The following describes two proteins that form a bound complex.

Sequence of chain B:
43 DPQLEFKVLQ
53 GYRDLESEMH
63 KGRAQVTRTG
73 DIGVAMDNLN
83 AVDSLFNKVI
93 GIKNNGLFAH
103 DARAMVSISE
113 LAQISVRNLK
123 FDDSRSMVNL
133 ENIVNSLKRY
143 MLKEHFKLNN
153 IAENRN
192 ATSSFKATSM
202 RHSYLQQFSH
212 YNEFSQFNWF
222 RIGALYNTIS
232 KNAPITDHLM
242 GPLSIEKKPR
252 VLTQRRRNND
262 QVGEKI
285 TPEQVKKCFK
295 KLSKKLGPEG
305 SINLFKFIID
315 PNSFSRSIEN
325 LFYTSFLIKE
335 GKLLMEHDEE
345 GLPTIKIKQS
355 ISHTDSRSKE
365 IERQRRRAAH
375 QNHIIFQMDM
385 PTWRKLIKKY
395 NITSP

Sequence of chain A:
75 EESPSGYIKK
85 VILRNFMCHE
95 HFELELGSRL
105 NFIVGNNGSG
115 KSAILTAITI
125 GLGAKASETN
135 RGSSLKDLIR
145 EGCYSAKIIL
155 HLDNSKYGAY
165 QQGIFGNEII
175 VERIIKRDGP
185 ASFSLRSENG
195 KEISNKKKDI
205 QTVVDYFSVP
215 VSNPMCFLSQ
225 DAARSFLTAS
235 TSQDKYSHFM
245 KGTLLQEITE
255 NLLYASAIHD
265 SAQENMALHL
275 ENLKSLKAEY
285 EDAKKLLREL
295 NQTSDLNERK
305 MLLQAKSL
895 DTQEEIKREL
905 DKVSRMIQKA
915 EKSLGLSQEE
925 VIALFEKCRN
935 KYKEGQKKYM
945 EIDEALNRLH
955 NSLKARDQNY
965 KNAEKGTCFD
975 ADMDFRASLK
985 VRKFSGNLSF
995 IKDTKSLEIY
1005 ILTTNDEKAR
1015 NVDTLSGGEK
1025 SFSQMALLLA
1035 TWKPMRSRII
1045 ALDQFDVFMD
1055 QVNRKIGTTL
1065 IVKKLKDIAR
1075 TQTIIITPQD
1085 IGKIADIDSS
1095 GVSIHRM

Contacts between the two chains:
Residue H273 in chain A contacts residue F123 in chain B (closest heavy-atom distance 3.9 Å).
Residue R986 in chain A interacts with residue E334 in chain B (closest heavy-atom distance 3.5 Å).
Residue N255 in chain A contacts residue A104 in chain B (closest heavy-atom distance 3.5 Å).
Residue C147 in chain A contacts residue D261 in chain B (closest heavy-atom distance 3.2 Å).
Residue E283 in chain A contacts residue K197 in chain B (closest heavy-atom distance 2.8 Å).
Residue L280 in chain A interacts with residue F123 in chain B (closest heavy-atom distance 3.7 Å).
Residue C147 in chain A contacts residue R258 in chain B (closest heavy-atom distance 3.3 Å).
Residue N1009 in chain A interacts with residue Q375 in chain B (closest heavy-atom distance 3.9 Å).
Residue R960 in chain A interacts with residue D85 in chain B (closest heavy-atom distance 3.1 Å).
Residue S279 in chain A interacts with residue D125 in chain B (closest heavy-atom distance 3.5 Å).
Residue L928 in chain A contacts residue K197 in chain B (closest heavy-atom distance 3.6 Å).
Residue T1008 in chain A contacts residue R371 in chain B (closest heavy-atom distance 3.1 Å).
Residue L918 in chain A is in contact with residue A198 in chain B (closest heavy-atom distance 3.7 Å).
Residue R960 in chain A interacts with residue D103 in chain B (closest heavy-atom distance 2.5 Å).
Residue S956 in chain A contacts residue D85 in chain B (closest heavy-atom distance 3.0 Å).
Residue R1040 in chain A contacts residue N96 in chain B (closest heavy-atom distance 2.8 Å).
Residue L918 in chain A is in contact with residue M201 in chain B (closest heavy-atom distance 3.6 Å).
Residue A949 in chain A interacts with residue M78 in chain B (closest heavy-atom distance 3.6 Å).
Residue N1009 in chain A contacts residue R371 in chain B (closest heavy-atom distance 3.4 Å).
Residue E283 in chain A contacts residue D125 in chain B (closest heavy-atom distance 3.7 Å).
Residue E283 in chain A contacts residue F196 in chain B (closest heavy-atom distance 2.9 Å).
Residue D1010 in chain A interacts with residue Q368 in chain B (closest heavy-atom distance 2.5 Å).
Residue Y258 in chain A interacts with residue V108 in chain B (closest heavy-atom distance 3.5 Å).
Residue L953 in chain A contacts residue M107 in chain B (closest heavy-atom distance 3.6 Å).
Residue R181 in chain A is in contact with residue R258 in chain B (closest heavy-atom distance 3.5 Å).
Residue D1054 in chain A interacts with residue F330 in chain B (closest heavy-atom distance 3.2 Å).
Residue L957 in chain A is in contact with residue M107 in chain B (closest heavy-atom distance 3.7 Å).
Residue R960 in chain A interacts with residue F88 in chain B (closest heavy-atom distance 3.0 Å).
Residue L918 in chain A is in contact with residue S200 in chain B (closest heavy-atom distance 2.8 Å).
Residue L280 in chain A is in contact with residue D124 in chain B (closest heavy-atom distance 3.8 Å).
Residue Y210 in chain A is in contact with residue R55 in chain B (closest heavy-atom distance 2.7 Å).
Residue M270 in chain A is in contact with residue V118 in chain B (closest heavy-atom distance 3.5 Å).
Residue I252 in chain A is in contact with residue F100 in chain B (closest heavy-atom distance 3.7 Å).
Residue N276 in chain A contacts residue F123 in chain B (closest heavy-atom distance 3.6 Å).
Residue L918 in chain A is in contact with residue K197 in chain B (closest heavy-atom distance 3.3 Å).
Residue N963 in chain A interacts with residue F88 in chain B (closest heavy-atom distance 3.1 Å).
Residue E94 in chain A is in contact with residue E265 in chain B (closest heavy-atom distance 3.2 Å).
Residue R952 in chain A contacts residue N82 in chain B (closest heavy-atom distance 2.4 Å).
Residue H95 in chain A interacts with residue E265 in chain B (closest heavy-atom distance 3.2 Å).
Residue I252 in chain A is in contact with residue N97 in chain B (closest heavy-atom distance 3.5 Å).
Residue R960 in chain A interacts with residue M107 in chain B (closest heavy-atom distance 3.5 Å).
Residue D286 in chain A interacts with residue F196 in chain B (closest heavy-atom distance 3.2 Å).
Residue E1011 in chain A is in contact with residue R369 in chain B (closest heavy-atom distance 3.7 Å).
Residue Y161 in chain A is in contact with residue F48 in chain B (closest heavy-atom distance 3.0 Å).
Residue H273 in chain A contacts residue V118 in chain B (closest heavy-atom distance 3.4 Å).
Residue I262 in chain A is in contact with residue S111 in chain B (closest heavy-atom distance 3.4 Å).
Residue I946 in chain A is in contact with residue I74 in chain B (closest heavy-atom distance 3.6 Å).
Residue G162 in chain A is in contact with residue R55 in chain B (closest heavy-atom distance 3.5 Å).
Residue N963 in chain A interacts with residue F100 in chain B (closest heavy-atom distance 3.1 Å).
Residue Q1055 in chain A interacts with residue P286 in chain B (closest heavy-atom distance 3.8 Å).
Residue E945 in chain A contacts residue I74 in chain B (closest heavy-atom distance 3.5 Å).
Residue R952 in chain A interacts with residue M78 in chain B (closest heavy-atom distance 3.6 Å).
Residue Y148 in chain A contacts residue R258 in chain B (closest heavy-atom distance 3.6 Å).
Residue Q1055 in chain A contacts residue E287 in chain B (closest heavy-atom distance 2.8 Å).
Residue D1010 in chain A is in contact with residue R369 in chain B (closest heavy-atom distance 3.4 Å).
Residue A259 in chain A interacts with residue S111 in chain B (closest heavy-atom distance 3.5 Å).
Residue T971 in chain A interacts with residue N97 in chain B (closest heavy-atom distance 3.3 Å).
Residue K935 in chain A is in contact with residue D124 in chain B (closest heavy-atom distance 3.1 Å).
Residue V1056 in chain A is in contact with residue E287 in chain B (closest heavy-atom distance 3.2 Å).
Residue T1008 in chain A is in contact with residue Q368 in chain B (closest heavy-atom distance 3.8 Å).